Sequence of chain A:
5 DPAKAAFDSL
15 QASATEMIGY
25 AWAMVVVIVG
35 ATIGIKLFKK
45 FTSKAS

Sequence of chain B:
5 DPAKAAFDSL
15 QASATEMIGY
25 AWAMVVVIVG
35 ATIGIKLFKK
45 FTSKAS

Contacts between the two chains:
Residue F45 in chain A contacts residue F11 in chain B (closest heavy-atom distance 4.3 Å).
Residue F42 in chain A contacts residue L14 in chain B (closest heavy-atom distance 4.4 Å).
Residue F42 in chain A interacts with residue A7 in chain B (closest heavy-atom distance 4.4 Å).
Residue F42 in chain A interacts with residue A10 in chain B (closest heavy-atom distance 3.6 Å).
Residue T46 in chain A is in contact with residue L14 in chain B (closest heavy-atom distance 4.0 Å).
Residue T46 in chain A contacts residue F11 in chain B (closest heavy-atom distance 3.7 Å).
Residue F42 in chain A is in contact with residue F11 in chain B (closest heavy-atom distance 3.9 Å).

These two protein chains interact to form a complex.